Contacts between the two chains:
Residue V79 in protein 2 interacts with residue H6 in protein 1 (closest heavy-atom distance 4.4 Å).
Residue L242 in protein 2 is in contact with residue I4 in protein 1 (closest heavy-atom distance 3.8 Å).
Residue D241 in protein 2 contacts residue I4 in protein 1 (closest heavy-atom distance 3.6 Å).
Residue V58 in protein 2 is in contact with residue L8 in protein 1 (closest heavy-atom distance 4.2 Å).
Residue N62 in protein 2 is in contact with residue L8 in protein 1 (closest heavy-atom distance 4.9 Å).
Residue I61 in protein 2 interacts with residue L9 in protein 1 (closest heavy-atom distance 3.6 Å).
Residue M246 in protein 2 contacts residue L5 in protein 1 (closest heavy-atom distance 4.1 Å).
Residue V79 in protein 2 contacts residue L9 in protein 1 (closest heavy-atom distance 4.1 Å).
Residue L82 in protein 2 is in contact with residue L9 in protein 1 (closest heavy-atom distance 4.4 Å).
Residue Q78 in protein 2 interacts with residue L9 in protein 1 (closest heavy-atom distance 4.2 Å).
Residue L75 in protein 2 is in contact with residue L9 in protein 1 (closest heavy-atom distance 4.8 Å).
Residue E245 in protein 2 interacts with residue K3 in protein 1 (closest heavy-atom distance 3.6 Å).
Residue I61 in protein 2 interacts with residue L5 in protein 1 (closest heavy-atom distance 3.6 Å).
Residue V79 in protein 2 contacts residue L5 in protein 1 (closest heavy-atom distance 3.5 Å).
Residue E245 in protein 2 contacts residue I4 in protein 1 (closest heavy-atom distance 3.0 Å).
Residue L82 in protein 2 contacts residue L5 in protein 1 (closest heavy-atom distance 3.8 Å).
Residue L242 in protein 2 contacts residue L8 in protein 1 (closest heavy-atom distance 3.6 Å).
Residue E245 in protein 2 contacts residue L5 in protein 1 (closest heavy-atom distance 3.5 Å).
Residue F70 in protein 2 interacts with residue L9 in protein 1 (closest heavy-atom distance 4.7 Å).
Residue I61 in protein 2 contacts residue L8 in protein 1 (closest heavy-atom distance 3.7 Å).
Residue K65 in protein 2 is in contact with residue L9 in protein 1 (closest heavy-atom distance 4.9 Å).
Residue E83 in protein 2 interacts with residue L5 in protein 1 (closest heavy-atom distance 3.7 Å).

Sequence of protein 1:
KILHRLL

These two protein chains interact to form a complex.

Sequence of protein 2:
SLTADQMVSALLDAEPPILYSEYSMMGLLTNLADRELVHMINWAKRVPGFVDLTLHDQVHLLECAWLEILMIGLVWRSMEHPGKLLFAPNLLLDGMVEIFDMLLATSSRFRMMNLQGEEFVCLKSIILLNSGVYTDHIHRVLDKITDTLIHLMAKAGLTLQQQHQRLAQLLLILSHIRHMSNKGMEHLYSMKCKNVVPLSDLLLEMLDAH